Sequence of the first protein:
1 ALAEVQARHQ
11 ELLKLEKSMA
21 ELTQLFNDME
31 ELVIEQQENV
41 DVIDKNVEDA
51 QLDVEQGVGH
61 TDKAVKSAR

Sequence of the second protein:
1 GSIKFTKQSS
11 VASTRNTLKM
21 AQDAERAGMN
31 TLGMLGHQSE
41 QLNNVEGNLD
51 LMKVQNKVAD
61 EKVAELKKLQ

Interface contacts:
Residue Q38 in the second protein is in contact with residue Q37 in the first protein (closest heavy-atom distance 3.0 Å).
Residue Q55 in the second protein interacts with residue E55 in the first protein (closest heavy-atom distance 3.3 Å).
Residue N48 in the second protein contacts residue E48 in the first protein (closest heavy-atom distance 3.8 Å).
Residue A27 in the second protein contacts residue N27 in the first protein (closest heavy-atom distance 3.7 Å).
Residue A27 in the second protein interacts with residue F26 in the first protein (closest heavy-atom distance 3.8 Å).
Residue A27 in the second protein interacts with residue E30 in the first protein (closest heavy-atom distance 3.5 Å).
Residue T17 in the second protein is in contact with residue M19 in the first protein (closest heavy-atom distance 3.5 Å).
Residue N16 in the second protein is in contact with residue E16 in the first protein (closest heavy-atom distance 2.7 Å).
Residue K62 in the second protein contacts residue D62 in the first protein (closest heavy-atom distance 3.5 Å).
Residue Q41 in the second protein interacts with residue Q37 in the first protein (closest heavy-atom distance 2.8 Å).
Residue L49 in the second protein interacts with residue V47 in the first protein (closest heavy-atom distance 3.8 Å).
Residue L66 in the second protein is in contact with residue V65 in the first protein (closest heavy-atom distance 3.5 Å).
Residue Q41 in the second protein interacts with residue D41 in the first protein (closest heavy-atom distance 2.7 Å).
Residue M34 in the second protein is in contact with residue E30 in the first protein (closest heavy-atom distance 3.8 Å).
Residue M20 in the second protein interacts with residue A20 in the first protein (closest heavy-atom distance 3.6 Å).
Residue L51 in the second protein is in contact with residue Q51 in the first protein (closest heavy-atom distance 3.1 Å).
Residue T17 in the second protein interacts with residue E16 in the first protein (closest heavy-atom distance 3.2 Å).
Residue S13 in the second protein is in contact with residue L12 in the first protein (closest heavy-atom distance 3.4 Å).
Residue L69 in the second protein is in contact with residue A68 in the first protein (closest heavy-atom distance 3.7 Å).
Residue V58 in the second protein contacts residue V58 in the first protein (closest heavy-atom distance 3.6 Å).
Residue S10 in the second protein interacts with residue L12 in the first protein (closest heavy-atom distance 3.5 Å).
Residue Q55 in the second protein is in contact with residue V58 in the first protein (closest heavy-atom distance 3.5 Å).
Residue E65 in the second protein is in contact with residue V65 in the first protein (closest heavy-atom distance 3.9 Å).
Residue S9 in the second protein contacts residue H9 in the first protein (closest heavy-atom distance 3.4 Å).
Residue L66 in the second protein is in contact with residue A64 in the first protein (closest heavy-atom distance 3.8 Å).
Residue Q41 in the second protein interacts with residue D44 in the first protein (closest heavy-atom distance 3.7 Å).
Residue K62 in the second protein is in contact with residue T61 in the first protein (closest heavy-atom distance 3.6 Å).
Residue I3 in the second protein contacts residue L2 in the first protein (closest heavy-atom distance 3.9 Å).
Residue V45 in the second protein interacts with residue D44 in the first protein (closest heavy-atom distance 3.7 Å).
Residue N30 in the second protein contacts residue E30 in the first protein (closest heavy-atom distance 2.6 Å).
Residue V45 in the second protein interacts with residue V47 in the first protein (closest heavy-atom distance 3.9 Å).
Residue A24 in the second protein contacts residue T23 in the first protein (closest heavy-atom distance 3.8 Å).
Residue M34 in the second protein interacts with residue I34 in the first protein (closest heavy-atom distance 3.5 Å).
Residue N48 in the second protein is in contact with residue Q51 in the first protein (closest heavy-atom distance 3.8 Å).
Residue S10 in the second protein contacts residue H9 in the first protein (closest heavy-atom distance 3.0 Å).
Residue T6 in the second protein contacts residue V5 in the first protein (closest heavy-atom distance 3.6 Å).
Residue N48 in the second protein interacts with residue V47 in the first protein (closest heavy-atom distance 3.5 Å).
Residue Q55 in the second protein contacts residue Q51 in the first protein (closest heavy-atom distance 3.0 Å).
Residue T31 in the second protein is in contact with residue E30 in the first protein (closest heavy-atom distance 3.2 Å).
Residue M52 in the second protein interacts with residue V47 in the first protein (closest heavy-atom distance 3.6 Å).
Residue N44 in the second protein interacts with residue D44 in the first protein (closest heavy-atom distance 2.8 Å).
Residue M52 in the second protein interacts with residue Q51 in the first protein (closest heavy-atom distance 3.5 Å).
Residue K7 in the second protein is in contact with residue V5 in the first protein (closest heavy-atom distance 3.9 Å).
Residue K62 in the second protein is in contact with residue V65 in the first protein (closest heavy-atom distance 3.6 Å).
Residue M20 in the second protein interacts with residue E16 in the first protein (closest heavy-atom distance 3.4 Å).
Residue M20 in the second protein contacts residue T23 in the first protein (closest heavy-atom distance 3.0 Å).
Residue T31 in the second protein interacts with residue M29 in the first protein (closest heavy-atom distance 3.7 Å).
Residue T6 in the second protein interacts with residue H9 in the first protein (closest heavy-atom distance 3.8 Å).
Residue M52 in the second protein contacts residue A50 in the first protein (closest heavy-atom distance 3.8 Å).
Residue Q41 in the second protein interacts with residue V40 in the first protein (closest heavy-atom distance 3.2 Å).
Residue E65 in the second protein contacts residue R69 in the first protein (closest heavy-atom distance 2.9 Å).
Residue M34 in the second protein interacts with residue V33 in the first protein (closest heavy-atom distance 3.7 Å).
Residue A24 in the second protein is in contact with residue F26 in the first protein (closest heavy-atom distance 3.6 Å).
Residue Q55 in the second protein interacts with residue V54 in the first protein (closest heavy-atom distance 3.6 Å).
Residue H37 in the second protein contacts residue Q37 in the first protein (closest heavy-atom distance 3.4 Å).
Residue T14 in the second protein is in contact with residue L12 in the first protein (closest heavy-atom distance 3.9 Å).
Residue Q38 in the second protein is in contact with residue V33 in the first protein (closest heavy-atom distance 3.2 Å).
Residue A21 in the second protein interacts with residue M19 in the first protein (closest heavy-atom distance 3.7 Å).
Residue G28 in the second protein is in contact with residue F26 in the first protein (closest heavy-atom distance 3.5 Å).
Residue S13 in the second protein is in contact with residue E16 in the first protein (closest heavy-atom distance 2.7 Å).

The following describes two proteins that form a bound complex.